Contacts between the two chains:
Residue F23 in the second protein interacts with residue P48 in the first protein (closest heavy-atom distance 4.0 Å).
Residue M53 in the second protein is in contact with residue L49 in the first protein (closest heavy-atom distance 3.5 Å).
Residue E69 in the second protein interacts with residue R100 in the first protein (closest heavy-atom distance 3.3 Å).
Residue A50 in the second protein interacts with residue V105 in the first protein (closest heavy-atom distance 3.7 Å).
Residue Y54 in the second protein contacts residue K103 in the first protein (closest heavy-atom distance 3.1 Å).
Residue N67 in the second protein is in contact with residue N53 in the first protein (closest heavy-atom distance 3.2 Å).
Residue F21 in the second protein is in contact with residue Y102 in the first protein (closest heavy-atom distance 3.8 Å).
Residue T70 in the second protein interacts with residue R100 in the first protein (closest heavy-atom distance 3.4 Å).
Residue M53 in the second protein interacts with residue P48 in the first protein (closest heavy-atom distance 3.9 Å).
Residue E69 in the second protein interacts with residue Y102 in the first protein (closest heavy-atom distance 3.5 Å).
Residue N67 in the second protein is in contact with residue E54 in the first protein (closest heavy-atom distance 3.7 Å).
Residue M87 in the second protein contacts residue N101 in the first protein (closest heavy-atom distance 3.4 Å).
Residue S68 in the second protein contacts residue L51 in the first protein (closest heavy-atom distance 4.3 Å).
Residue V66 in the second protein contacts residue N53 in the first protein (closest heavy-atom distance 3.8 Å).
Residue E69 in the second protein contacts residue N101 in the first protein (closest heavy-atom distance 2.8 Å).
Residue S65 in the second protein contacts residue R100 in the first protein (closest heavy-atom distance 2.7 Å).
Residue S60 in the second protein contacts residue R100 in the first protein (closest heavy-atom distance 3.7 Å).
Residue L85 in the second protein is in contact with residue L51 in the first protein (closest heavy-atom distance 3.7 Å).
Residue D86 in the second protein interacts with residue Y102 in the first protein (closest heavy-atom distance 3.7 Å).
Residue M53 in the second protein contacts residue Y102 in the first protein (closest heavy-atom distance 4.1 Å).
Residue P51 in the second protein interacts with residue G106 in the first protein (closest heavy-atom distance 3.7 Å).
Residue F23 in the second protein contacts residue Y102 in the first protein (closest heavy-atom distance 3.8 Å).
Residue D49 in the second protein contacts residue V105 in the first protein (closest heavy-atom distance 3.3 Å).
Residue M53 in the second protein interacts with residue K103 in the first protein (closest heavy-atom distance 3.9 Å).
Residue G52 in the second protein is in contact with residue V105 in the first protein (closest heavy-atom distance 2.9 Å).
Residue I61 in the second protein is in contact with residue R100 in the first protein (closest heavy-atom distance 4.0 Å).
Residue Q56 in the second protein interacts with residue K103 in the first protein (closest heavy-atom distance 3.5 Å).
Residue M53 in the second protein interacts with residue L104 in the first protein (closest heavy-atom distance 3.8 Å).
Residue R48 in the second protein contacts residue H107 in the first protein (closest heavy-atom distance 3.4 Å).
Residue G52 in the second protein is in contact with residue L104 in the first protein (closest heavy-atom distance 3.7 Å).
Residue E69 in the second protein is in contact with residue S99 in the first protein (closest heavy-atom distance 2.9 Å).
Residue F23 in the second protein is in contact with residue D45 in the first protein (closest heavy-atom distance 3.4 Å).
Residue E69 in the second protein is in contact with residue S52 in the first protein (closest heavy-atom distance 4.3 Å).
Residue F21 in the second protein is in contact with residue P48 in the first protein (closest heavy-atom distance 4.0 Å).
Residue Q56 in the second protein contacts residue R100 in the first protein (closest heavy-atom distance 3.7 Å).
Residue M87 in the second protein is in contact with residue Y102 in the first protein (closest heavy-atom distance 3.4 Å).
Residue S68 in the second protein contacts residue S52 in the first protein (closest heavy-atom distance 3.4 Å).
Residue M53 in the second protein interacts with residue T44 in the first protein (closest heavy-atom distance 4.5 Å).
Residue E69 in the second protein contacts residue P48 in the first protein (closest heavy-atom distance 3.5 Å).
Residue F21 in the second protein interacts with residue D45 in the first protein (closest heavy-atom distance 3.3 Å).
Residue Y55 in the second protein interacts with residue N101 in the first protein (closest heavy-atom distance 3.4 Å).
Residue Q56 in the second protein contacts residue Y102 in the first protein (closest heavy-atom distance 4.5 Å).
Residue A62 in the second protein contacts residue R100 in the first protein (closest heavy-atom distance 4.2 Å).
Residue G52 in the second protein is in contact with residue K103 in the first protein (closest heavy-atom distance 4.0 Å).
Residue S68 in the second protein contacts residue N53 in the first protein (closest heavy-atom distance 3.1 Å).
Residue N67 in the second protein is in contact with residue R100 in the first protein (closest heavy-atom distance 3.5 Å).
Residue F21 in the second protein interacts with residue T47 in the first protein (closest heavy-atom distance 3.1 Å).
Residue Y54 in the second protein contacts residue V105 in the first protein (closest heavy-atom distance 3.6 Å).
Residue Y55 in the second protein interacts with residue Y102 in the first protein (closest heavy-atom distance 3.6 Å).
Residue S58 in the second protein is in contact with residue N101 in the first protein (closest heavy-atom distance 3.1 Å).
Residue D49 in the second protein contacts residue K103 in the first protein (closest heavy-atom distance 3.3 Å).
Residue P51 in the second protein is in contact with residue V105 in the first protein (closest heavy-atom distance 3.5 Å).
Residue M53 in the second protein interacts with residue D45 in the first protein (closest heavy-atom distance 3.5 Å).
Residue S58 in the second protein contacts residue R100 in the first protein (closest heavy-atom distance 3.1 Å).
Residue Q56 in the second protein interacts with residue N101 in the first protein (closest heavy-atom distance 2.6 Å).
Residue Y54 in the second protein interacts with residue Y102 in the first protein (closest heavy-atom distance 3.4 Å).
Residue P57 in the second protein interacts with residue N101 in the first protein (closest heavy-atom distance 3.5 Å).
Residue R82 in the second protein interacts with residue L51 in the first protein (closest heavy-atom distance 3.2 Å).
Residue L45 in the second protein contacts residue P65 in the first protein (closest heavy-atom distance 3.8 Å).
Residue Y54 in the second protein contacts residue N101 in the first protein (closest heavy-atom distance 4.3 Å).

Sequence of the first protein:
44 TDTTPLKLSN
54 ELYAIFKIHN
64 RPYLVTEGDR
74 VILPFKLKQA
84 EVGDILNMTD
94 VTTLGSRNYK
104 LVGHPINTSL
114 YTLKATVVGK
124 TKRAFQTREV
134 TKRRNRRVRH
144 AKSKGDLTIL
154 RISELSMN

The following describes two proteins that form a bound complex.

Sequence of the second protein:
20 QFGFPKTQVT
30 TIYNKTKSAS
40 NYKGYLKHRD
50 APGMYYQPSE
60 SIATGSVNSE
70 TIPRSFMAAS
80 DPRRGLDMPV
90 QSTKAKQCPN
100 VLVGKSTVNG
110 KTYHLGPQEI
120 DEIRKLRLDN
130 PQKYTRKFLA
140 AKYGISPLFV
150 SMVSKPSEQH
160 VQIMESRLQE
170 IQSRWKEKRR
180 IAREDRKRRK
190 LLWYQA